Residue-level contacts at the interface:
Residue S516 in chain B interacts with residue F359 in chain A (closest heavy-atom distance 4.3 Å).
Residue H512 in chain B contacts residue F359 in chain A (closest heavy-atom distance 3.6 Å).
Residue D474 in chain B contacts residue G358 in chain A (closest heavy-atom distance 4.2 Å).
Residue E475 in chain B interacts with residue F359 in chain A (closest heavy-atom distance 3.5 Å).
Residue E475 in chain B contacts residue F360 in chain A (closest heavy-atom distance 4.3 Å).
Residue V478 in chain B is in contact with residue F359 in chain A (closest heavy-atom distance 4.1 Å).
Residue Y509 in chain B is in contact with residue F359 in chain A (closest heavy-atom distance 3.5 Å).
Residue R473 in chain B is in contact with residue G358 in chain A (closest heavy-atom distance 5.0 Å).
Residue D474 in chain B contacts residue F360 in chain A (closest heavy-atom distance 4.7 Å).
Residue R473 in chain B contacts residue F359 in chain A (closest heavy-atom distance 4.8 Å).
Residue E475 in chain B interacts with residue V361 in chain A (closest heavy-atom distance 4.9 Å).
Residue D474 in chain B contacts residue F359 in chain A (closest heavy-atom distance 4.1 Å).
Residue L519 in chain B interacts with residue F359 in chain A (closest heavy-atom distance 3.5 Å).
Residue L476 in chain B is in contact with residue V361 in chain A (closest heavy-atom distance 4.9 Å).

Sequence of chain B:
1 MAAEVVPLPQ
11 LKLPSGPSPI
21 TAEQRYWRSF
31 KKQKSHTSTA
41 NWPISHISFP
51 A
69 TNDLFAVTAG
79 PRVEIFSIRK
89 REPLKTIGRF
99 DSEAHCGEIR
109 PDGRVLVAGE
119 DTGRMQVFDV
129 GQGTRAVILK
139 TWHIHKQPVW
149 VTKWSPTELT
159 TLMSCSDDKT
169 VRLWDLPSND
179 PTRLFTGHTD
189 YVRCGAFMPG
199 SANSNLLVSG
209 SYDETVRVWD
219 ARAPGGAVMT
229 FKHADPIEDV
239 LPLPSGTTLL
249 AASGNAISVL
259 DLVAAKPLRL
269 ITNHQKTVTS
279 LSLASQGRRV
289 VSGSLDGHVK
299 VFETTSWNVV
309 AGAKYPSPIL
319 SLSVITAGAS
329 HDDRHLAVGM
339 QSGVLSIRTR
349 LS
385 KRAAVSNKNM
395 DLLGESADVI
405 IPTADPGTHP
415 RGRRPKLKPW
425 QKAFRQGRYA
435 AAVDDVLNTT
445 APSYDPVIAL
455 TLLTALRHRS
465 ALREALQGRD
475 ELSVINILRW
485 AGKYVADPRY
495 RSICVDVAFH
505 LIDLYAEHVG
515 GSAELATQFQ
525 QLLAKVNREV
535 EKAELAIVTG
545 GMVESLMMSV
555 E

This data describes a binding interaction between two proteins.

Sequence of chain A:
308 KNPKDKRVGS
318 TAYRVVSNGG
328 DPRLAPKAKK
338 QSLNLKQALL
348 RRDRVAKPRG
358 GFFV